The following describes two proteins that form a bound complex.

Interface contacts:
Residue K109 in protein 1 contacts residue W11 in protein 2 (closest heavy-atom distance 3.6 Å).
Residue Y32 in protein 1 is in contact with residue W11 in protein 2 (closest heavy-atom distance 4.6 Å).
Residue T31 in protein 1 is in contact with residue T7 in protein 2 (closest heavy-atom distance 3.2 Å).
Residue K109 in protein 1 interacts with residue N8 in protein 2 (closest heavy-atom distance 3.3 Å).
Residue E99 in protein 1 interacts with residue T7 in protein 2 (closest heavy-atom distance 2.9 Å).
Residue V51 in protein 1 contacts residue W3 in protein 2 (closest heavy-atom distance 3.4 Å).
Residue W47 in protein 1 is in contact with residue W3 in protein 2 (closest heavy-atom distance 4.9 Å).
Residue T58 in protein 1 contacts residue W3 in protein 2 (closest heavy-atom distance 3.7 Å).
Residue A33 in protein 1 interacts with residue W3 in protein 2 (closest heavy-atom distance 3.8 Å).
Residue P110 in protein 1 is in contact with residue T7 in protein 2 (closest heavy-atom distance 3.4 Å).
Residue I52 in protein 1 contacts residue T7 in protein 2 (closest heavy-atom distance 3.9 Å).
Residue A33 in protein 1 is in contact with residue T7 in protein 2 (closest heavy-atom distance 3.9 Å).
Residue P110 in protein 1 is in contact with residue N8 in protein 2 (closest heavy-atom distance 3.6 Å).
Residue L107 in protein 1 is in contact with residue W11 in protein 2 (closest heavy-atom distance 4.9 Å).
Residue I57 in protein 1 is in contact with residue W3 in protein 2 (closest heavy-atom distance 3.2 Å).
Residue I57 in protein 1 interacts with residue I6 in protein 2 (closest heavy-atom distance 4.3 Å).
Residue I52 in protein 1 is in contact with residue L10 in protein 2 (closest heavy-atom distance 4.2 Å).
Residue L34 in protein 1 is in contact with residue W3 in protein 2 (closest heavy-atom distance 4.3 Å).
Residue N59 in protein 1 is in contact with residue W3 in protein 2 (closest heavy-atom distance 3.4 Å).
Residue G112 in protein 1 is in contact with residue F4 in protein 2 (closest heavy-atom distance 4.2 Å).
Residue T31 in protein 1 is in contact with residue L10 in protein 2 (closest heavy-atom distance 4.7 Å).
Residue N59 in protein 1 is in contact with residue F4 in protein 2 (closest heavy-atom distance 4.1 Å).
Residue I52 in protein 1 is in contact with residue I6 in protein 2 (closest heavy-atom distance 3.7 Å).
Residue G50 in protein 1 interacts with residue W3 in protein 2 (closest heavy-atom distance 3.5 Å).
Residue L54 in protein 1 is in contact with residue L10 in protein 2 (closest heavy-atom distance 4.1 Å).
Residue P110 in protein 1 contacts residue W11 in protein 2 (closest heavy-atom distance 3.8 Å).
Residue Y32 in protein 1 interacts with residue T7 in protein 2 (closest heavy-atom distance 4.1 Å).
Residue G108 in protein 1 interacts with residue W11 in protein 2 (closest heavy-atom distance 3.5 Å).
Residue S35 in protein 1 contacts residue W3 in protein 2 (closest heavy-atom distance 4.2 Å).
Residue S35 in protein 1 contacts residue F4 in protein 2 (closest heavy-atom distance 4.6 Å).
Residue I52 in protein 1 contacts residue W3 in protein 2 (closest heavy-atom distance 3.8 Å).
Residue E99 in protein 1 interacts with residue F4 in protein 2 (closest heavy-atom distance 4.9 Å).
Residue W47 in protein 1 contacts residue F4 in protein 2 (closest heavy-atom distance 4.0 Å).
Residue F114 in protein 1 interacts with residue F4 in protein 2 (closest heavy-atom distance 4.2 Å).

Sequence of protein 1:
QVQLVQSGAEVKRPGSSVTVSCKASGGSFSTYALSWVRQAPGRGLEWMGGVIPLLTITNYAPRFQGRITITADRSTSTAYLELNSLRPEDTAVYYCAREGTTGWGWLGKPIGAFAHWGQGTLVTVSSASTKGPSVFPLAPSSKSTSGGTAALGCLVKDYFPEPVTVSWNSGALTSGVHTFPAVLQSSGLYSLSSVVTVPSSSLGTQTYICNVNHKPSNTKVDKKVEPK

Sequence of protein 2:
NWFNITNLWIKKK